These two protein chains interact to form a complex.

Residue-level contacts at the interface:
Residue E109 in protein 2 is in contact with residue I20 in protein 1 (closest heavy-atom distance 3.5 Å).
Residue K1098 in protein 2 is in contact with residue G90 in protein 1 (closest heavy-atom distance 3.3 Å).
Residue Y1060 in protein 2 is in contact with residue N82 in protein 1 (closest heavy-atom distance 2.4 Å).
Residue R913 in protein 2 interacts with residue Y130 in protein 1 (closest heavy-atom distance 2.9 Å).
Residue K84 in protein 2 contacts residue D21 in protein 1 (closest heavy-atom distance 3.2 Å).
Residue E25 in protein 2 contacts residue D26 in protein 1 (closest heavy-atom distance 3.2 Å).
Residue Y1060 in protein 2 interacts with residue Q86 in protein 1 (closest heavy-atom distance 3.3 Å).
Residue E25 in protein 2 is in contact with residue K28 in protein 1 (closest heavy-atom distance 3.2 Å).
Residue E25 in protein 2 interacts with residue Q27 in protein 1 (closest heavy-atom distance 3.1 Å).
Residue R1087 in protein 2 is in contact with residue Q95 in protein 1 (closest heavy-atom distance 3.4 Å).
Residue Y355 in protein 2 interacts with residue N31 in protein 1 (closest heavy-atom distance 3.4 Å).
Residue P149 in protein 2 contacts residue W9 in protein 1 (closest heavy-atom distance 3.4 Å).
Residue Y1059 in protein 2 interacts with residue Q86 in protein 1 (closest heavy-atom distance 2.6 Å).
Residue R114 in protein 2 interacts with residue F11 in protein 1 (closest heavy-atom distance 3.5 Å).
Residue L1174 in protein 2 interacts with residue W113 in protein 1 (closest heavy-atom distance 3.4 Å).
Residue E108 in protein 2 interacts with residue A2 in protein 1 (closest heavy-atom distance 2.6 Å).
Residue R945 in protein 2 is in contact with residue M129 in protein 1 (closest heavy-atom distance 2.9 Å).
Residue R1021 in protein 2 is in contact with residue E108 in protein 1 (closest heavy-atom distance 3.4 Å).
Residue N948 in protein 2 contacts residue Q68 in protein 1 (closest heavy-atom distance 2.6 Å).
Residue K915 in protein 2 interacts with residue Y130 in protein 1 (closest heavy-atom distance 3.1 Å).
Residue E108 in protein 2 is in contact with residue M1 in protein 1 (closest heavy-atom distance 3.4 Å).
Residue K1049 in protein 2 is in contact with residue I99 in protein 1 (closest heavy-atom distance 3.3 Å).
Residue E146 in protein 2 is in contact with residue T22 in protein 1 (closest heavy-atom distance 3.4 Å).
Residue Q1020 in protein 2 is in contact with residue S101 in protein 1 (closest heavy-atom distance 2.4 Å).
Residue I636 in protein 2 is in contact with residue W33 in protein 1 (closest heavy-atom distance 2.9 Å).
Residue N112 in protein 2 contacts residue W9 in protein 1 (closest heavy-atom distance 3.4 Å).
Residue M958 in protein 2 is in contact with residue K119 in protein 1 (closest heavy-atom distance 3.4 Å).
Residue L950 in protein 2 contacts residue Q68 in protein 1 (closest heavy-atom distance 3.4 Å).
Residue N112 in protein 2 is in contact with residue F11 in protein 1 (closest heavy-atom distance 3.0 Å).
Residue S144 in protein 2 is in contact with residue W9 in protein 1 (closest heavy-atom distance 3.2 Å).
Residue E146 in protein 2 is in contact with residue V18 in protein 1 (closest heavy-atom distance 3.5 Å).
Residue M110 in protein 2 contacts residue V18 in protein 1 (closest heavy-atom distance 3.4 Å).
Residue H1176 in protein 2 contacts residue E111 in protein 1 (closest heavy-atom distance 3.1 Å).
Residue S639 in protein 2 is in contact with residue I32 in protein 1 (closest heavy-atom distance 3.4 Å).
Residue K954 in protein 2 interacts with residue W113 in protein 1 (closest heavy-atom distance 3.4 Å).
Residue R83 in protein 2 contacts residue D26 in protein 1 (closest heavy-atom distance 2.7 Å).
Residue W106 in protein 2 interacts with residue M1 in protein 1 (closest heavy-atom distance 3.2 Å).
Residue Y1024 in protein 2 contacts residue F78 in protein 1 (closest heavy-atom distance 3.4 Å).
Residue M958 in protein 2 is in contact with residue L118 in protein 1 (closest heavy-atom distance 3.2 Å).
Residue K357 in protein 2 is in contact with residue N37 in protein 1 (closest heavy-atom distance 3.3 Å).
Residue R152 in protein 2 is in contact with residue G10 in protein 1 (closest heavy-atom distance 2.7 Å).
Residue S1052 in protein 2 is in contact with residue L96 in protein 1 (closest heavy-atom distance 3.4 Å).
Residue R81 in protein 2 interacts with residue D26 in protein 1 (closest heavy-atom distance 2.7 Å).
Residue G642 in protein 2 is in contact with residue I32 in protein 1 (closest heavy-atom distance 3.1 Å).
Residue L950 in protein 2 contacts residue K107 in protein 1 (closest heavy-atom distance 2.8 Å).
Residue I358 in protein 2 interacts with residue E34 in protein 1 (closest heavy-atom distance 3.1 Å).
Residue D359 in protein 2 interacts with residue N37 in protein 1 (closest heavy-atom distance 3.1 Å).
Residue Y135 in protein 2 interacts with residue F11 in protein 1 (closest heavy-atom distance 3.1 Å).
Residue E1084 in protein 2 interacts with residue Q95 in protein 1 (closest heavy-atom distance 2.5 Å).
Residue I111 in protein 2 interacts with residue K6 in protein 1 (closest heavy-atom distance 3.3 Å).
Residue M958 in protein 2 is in contact with residue I122 in protein 1 (closest heavy-atom distance 3.2 Å).
Residue Y1059 in protein 2 is in contact with residue E89 in protein 1 (closest heavy-atom distance 3.0 Å).
Residue I111 in protein 2 is in contact with residue G5 in protein 1 (closest heavy-atom distance 3.5 Å).
Residue I1091 in protein 2 contacts residue D92 in protein 1 (closest heavy-atom distance 3.3 Å).
Residue E108 in protein 2 is in contact with residue A3 in protein 1 (closest heavy-atom distance 3.5 Å).
Residue K954 in protein 2 is in contact with residue L118 in protein 1 (closest heavy-atom distance 3.1 Å).
Residue D641 in protein 2 interacts with residue I32 in protein 1 (closest heavy-atom distance 3.5 Å).
Residue S1094 in protein 2 contacts residue G90 in protein 1 (closest heavy-atom distance 3.2 Å).
Residue Y1088 in protein 2 is in contact with residue Q95 in protein 1 (closest heavy-atom distance 3.2 Å).
Residue I141 in protein 2 is in contact with residue F11 in protein 1 (closest heavy-atom distance 3.4 Å).

Sequence of protein 2:
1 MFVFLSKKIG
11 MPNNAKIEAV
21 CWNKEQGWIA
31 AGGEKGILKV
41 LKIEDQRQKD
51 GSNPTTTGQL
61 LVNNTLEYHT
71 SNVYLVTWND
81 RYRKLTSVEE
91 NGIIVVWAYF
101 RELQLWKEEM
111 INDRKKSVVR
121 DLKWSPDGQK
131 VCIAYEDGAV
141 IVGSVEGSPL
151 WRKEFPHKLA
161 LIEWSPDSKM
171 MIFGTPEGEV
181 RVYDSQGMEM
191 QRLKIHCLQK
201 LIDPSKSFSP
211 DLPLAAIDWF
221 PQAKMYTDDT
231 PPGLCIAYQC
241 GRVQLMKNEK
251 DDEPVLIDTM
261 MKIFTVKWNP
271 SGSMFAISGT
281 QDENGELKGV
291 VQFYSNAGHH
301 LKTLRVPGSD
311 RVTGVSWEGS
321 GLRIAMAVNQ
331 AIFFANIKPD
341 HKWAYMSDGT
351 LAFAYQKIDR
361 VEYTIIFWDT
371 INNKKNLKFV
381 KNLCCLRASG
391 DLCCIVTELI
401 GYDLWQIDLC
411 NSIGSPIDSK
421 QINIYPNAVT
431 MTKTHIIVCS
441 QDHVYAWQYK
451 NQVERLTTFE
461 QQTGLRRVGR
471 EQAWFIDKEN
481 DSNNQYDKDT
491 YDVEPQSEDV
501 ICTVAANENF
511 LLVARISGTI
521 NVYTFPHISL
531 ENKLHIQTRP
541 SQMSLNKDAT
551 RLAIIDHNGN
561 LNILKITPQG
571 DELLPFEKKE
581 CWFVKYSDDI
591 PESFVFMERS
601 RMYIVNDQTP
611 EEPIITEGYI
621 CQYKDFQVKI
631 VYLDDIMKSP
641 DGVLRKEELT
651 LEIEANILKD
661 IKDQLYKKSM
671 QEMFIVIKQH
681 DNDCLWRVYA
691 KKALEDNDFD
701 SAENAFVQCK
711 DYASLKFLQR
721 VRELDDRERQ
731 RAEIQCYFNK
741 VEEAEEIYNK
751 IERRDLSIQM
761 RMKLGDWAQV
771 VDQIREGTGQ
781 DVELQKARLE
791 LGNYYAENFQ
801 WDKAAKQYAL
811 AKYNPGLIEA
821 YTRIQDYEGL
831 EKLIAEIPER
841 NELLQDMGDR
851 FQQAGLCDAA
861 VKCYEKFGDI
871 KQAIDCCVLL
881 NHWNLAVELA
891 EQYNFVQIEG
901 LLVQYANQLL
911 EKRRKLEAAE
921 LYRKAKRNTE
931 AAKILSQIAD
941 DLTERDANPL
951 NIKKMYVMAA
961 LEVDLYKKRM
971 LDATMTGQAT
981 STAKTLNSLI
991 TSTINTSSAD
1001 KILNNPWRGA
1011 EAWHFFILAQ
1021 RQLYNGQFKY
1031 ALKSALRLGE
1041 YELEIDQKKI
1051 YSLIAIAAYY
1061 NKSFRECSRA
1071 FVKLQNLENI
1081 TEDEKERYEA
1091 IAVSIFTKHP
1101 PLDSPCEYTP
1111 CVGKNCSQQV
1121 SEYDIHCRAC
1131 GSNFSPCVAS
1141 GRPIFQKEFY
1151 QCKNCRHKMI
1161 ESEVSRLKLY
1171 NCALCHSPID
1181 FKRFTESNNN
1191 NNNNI

Sequence of protein 1:
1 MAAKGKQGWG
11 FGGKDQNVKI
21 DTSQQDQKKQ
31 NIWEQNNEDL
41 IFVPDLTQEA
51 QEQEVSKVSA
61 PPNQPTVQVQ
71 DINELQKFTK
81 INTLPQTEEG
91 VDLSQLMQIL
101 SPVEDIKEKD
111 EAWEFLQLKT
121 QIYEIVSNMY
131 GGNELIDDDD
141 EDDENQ